Sequence of protein 2:
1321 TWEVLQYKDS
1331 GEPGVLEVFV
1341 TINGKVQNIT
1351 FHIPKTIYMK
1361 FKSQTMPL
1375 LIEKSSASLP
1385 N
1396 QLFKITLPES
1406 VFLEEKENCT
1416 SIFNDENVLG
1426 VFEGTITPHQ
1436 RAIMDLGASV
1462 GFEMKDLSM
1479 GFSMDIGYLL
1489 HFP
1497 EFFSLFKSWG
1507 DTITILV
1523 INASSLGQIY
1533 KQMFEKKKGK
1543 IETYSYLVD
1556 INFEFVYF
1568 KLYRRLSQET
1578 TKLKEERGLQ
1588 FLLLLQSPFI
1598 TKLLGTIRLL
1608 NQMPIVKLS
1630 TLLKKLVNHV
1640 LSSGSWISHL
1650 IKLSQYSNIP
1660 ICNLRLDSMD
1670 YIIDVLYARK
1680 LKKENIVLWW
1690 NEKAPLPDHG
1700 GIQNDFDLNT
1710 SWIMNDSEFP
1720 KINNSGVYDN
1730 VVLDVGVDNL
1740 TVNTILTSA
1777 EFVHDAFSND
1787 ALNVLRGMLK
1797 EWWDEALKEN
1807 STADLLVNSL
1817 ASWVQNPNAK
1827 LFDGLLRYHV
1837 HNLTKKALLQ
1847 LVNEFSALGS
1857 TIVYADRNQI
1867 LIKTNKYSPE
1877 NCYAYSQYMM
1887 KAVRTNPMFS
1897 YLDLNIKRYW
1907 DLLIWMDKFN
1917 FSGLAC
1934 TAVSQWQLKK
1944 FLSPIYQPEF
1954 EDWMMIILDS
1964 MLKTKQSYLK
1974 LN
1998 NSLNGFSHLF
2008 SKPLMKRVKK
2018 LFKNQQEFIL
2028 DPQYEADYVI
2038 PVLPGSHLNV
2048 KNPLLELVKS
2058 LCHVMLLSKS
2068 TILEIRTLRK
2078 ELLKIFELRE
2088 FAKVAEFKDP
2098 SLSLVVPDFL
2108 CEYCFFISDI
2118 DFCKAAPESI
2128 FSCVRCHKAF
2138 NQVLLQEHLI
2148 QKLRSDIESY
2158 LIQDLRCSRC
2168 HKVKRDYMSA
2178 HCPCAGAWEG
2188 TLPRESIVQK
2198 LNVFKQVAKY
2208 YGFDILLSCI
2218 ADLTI

Sequence of protein 1:
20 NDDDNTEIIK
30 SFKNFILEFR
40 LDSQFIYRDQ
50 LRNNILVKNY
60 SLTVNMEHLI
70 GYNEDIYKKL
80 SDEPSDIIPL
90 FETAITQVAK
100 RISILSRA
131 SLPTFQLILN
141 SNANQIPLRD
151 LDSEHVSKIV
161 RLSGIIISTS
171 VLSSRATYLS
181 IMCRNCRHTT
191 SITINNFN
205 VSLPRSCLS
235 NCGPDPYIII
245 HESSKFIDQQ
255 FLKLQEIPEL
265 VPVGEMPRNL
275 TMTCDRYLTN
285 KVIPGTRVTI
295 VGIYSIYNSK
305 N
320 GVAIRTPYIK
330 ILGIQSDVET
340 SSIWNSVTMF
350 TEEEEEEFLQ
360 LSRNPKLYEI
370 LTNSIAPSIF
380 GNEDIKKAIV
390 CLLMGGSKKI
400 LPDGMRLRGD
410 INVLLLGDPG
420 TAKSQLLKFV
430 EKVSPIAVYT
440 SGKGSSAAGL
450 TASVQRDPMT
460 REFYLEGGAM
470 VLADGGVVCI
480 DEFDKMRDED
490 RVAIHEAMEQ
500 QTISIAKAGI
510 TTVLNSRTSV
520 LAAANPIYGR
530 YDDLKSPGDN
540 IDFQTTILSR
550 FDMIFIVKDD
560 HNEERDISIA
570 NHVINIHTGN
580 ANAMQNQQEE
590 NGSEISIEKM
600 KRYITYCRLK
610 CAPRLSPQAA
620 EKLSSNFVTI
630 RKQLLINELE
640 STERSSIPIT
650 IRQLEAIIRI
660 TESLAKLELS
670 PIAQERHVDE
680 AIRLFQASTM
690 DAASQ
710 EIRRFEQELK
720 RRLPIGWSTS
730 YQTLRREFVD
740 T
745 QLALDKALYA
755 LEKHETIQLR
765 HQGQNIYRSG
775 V

Residue-level contacts at the interface:
Residue D1781 in protein 2 is in contact with residue S727 in protein 1 (closest heavy-atom distance 2.6 Å).
Residue Y1834 in protein 2 interacts with residue W726 in protein 1 (closest heavy-atom distance 4.0 Å).
Residue V1779 in protein 2 interacts with residue L722 in protein 1 (closest heavy-atom distance 4.0 Å).
Residue F1778 in protein 2 is in contact with residue L722 in protein 1 (closest heavy-atom distance 4.0 Å).
Residue D1781 in protein 2 is in contact with residue R764 in protein 1 (closest heavy-atom distance 4.2 Å).
Residue L1839 in protein 2 interacts with residue W726 in protein 1 (closest heavy-atom distance 4.5 Å).
Residue R2166 in protein 2 is in contact with residue A686 in protein 1 (closest heavy-atom distance 4.0 Å).
Residue L1707 in protein 2 is in contact with residue H765 in protein 1 (closest heavy-atom distance 3.2 Å).
Residue A2182 in protein 2 contacts residue Q685 in protein 1 (closest heavy-atom distance 4.1 Å).
Residue F1778 in protein 2 interacts with residue T732 in protein 1 (closest heavy-atom distance 4.4 Å).
Residue N1708 in protein 2 is in contact with residue R764 in protein 1 (closest heavy-atom distance 3.4 Å).
Residue K2171 in protein 2 contacts residue Q766 in protein 1 (closest heavy-atom distance 3.6 Å).
Residue R2172 in protein 2 contacts residue G767 in protein 1 (closest heavy-atom distance 4.1 Å).
Residue A1782 in protein 2 interacts with residue W726 in protein 1 (closest heavy-atom distance 3.8 Å).
Residue F1778 in protein 2 contacts residue L718 in protein 1 (closest heavy-atom distance 4.2 Å).
Residue W1711 in protein 2 is in contact with residue Y771 in protein 1 (closest heavy-atom distance 3.5 Å).
Residue N1838 in protein 2 interacts with residue I724 in protein 1 (closest heavy-atom distance 4.0 Å).
Residue A2182 in protein 2 is in contact with residue A686 in protein 1 (closest heavy-atom distance 3.8 Å).
Residue H1780 in protein 2 is in contact with residue S729 in protein 1 (closest heavy-atom distance 3.3 Å).
Residue N1708 in protein 2 contacts residue N769 in protein 1 (closest heavy-atom distance 3.0 Å).
Residue K1842 in protein 2 interacts with residue W726 in protein 1 (closest heavy-atom distance 3.1 Å).
Residue W1711 in protein 2 interacts with residue R764 in protein 1 (closest heavy-atom distance 3.6 Å).
Residue H1780 in protein 2 is in contact with residue T732 in protein 1 (closest heavy-atom distance 3.1 Å).
Residue D2173 in protein 2 is in contact with residue Q766 in protein 1 (closest heavy-atom distance 3.9 Å).
Residue N1708 in protein 2 contacts residue S727 in protein 1 (closest heavy-atom distance 3.6 Å).
Residue R2166 in protein 2 is in contact with residue D383 in protein 1 (closest heavy-atom distance 2.9 Å).
Residue P2180 in protein 2 interacts with residue Q685 in protein 1 (closest heavy-atom distance 3.1 Å).
Residue W1711 in protein 2 is in contact with residue H765 in protein 1 (closest heavy-atom distance 4.1 Å).
Residue D2161 in protein 2 contacts residue Q766 in protein 1 (closest heavy-atom distance 2.8 Å).
Residue K2169 in protein 2 interacts with residue Y753 in protein 1 (closest heavy-atom distance 3.7 Å).
Residue K1842 in protein 2 interacts with residue I724 in protein 1 (closest heavy-atom distance 2.7 Å).
Residue F1778 in protein 2 is in contact with residue R721 in protein 1 (closest heavy-atom distance 3.3 Å).
Residue F1778 in protein 2 is in contact with residue L733 in protein 1 (closest heavy-atom distance 3.4 Å).
Residue C2181 in protein 2 contacts residue Q685 in protein 1 (closest heavy-atom distance 4.5 Å).
Residue V2170 in protein 2 contacts residue Q766 in protein 1 (closest heavy-atom distance 4.4 Å).
Residue C2179 in protein 2 interacts with residue Q685 in protein 1 (closest heavy-atom distance 4.4 Å).
Residue V1779 in protein 2 contacts residue R721 in protein 1 (closest heavy-atom distance 3.7 Å).
Residue N1708 in protein 2 contacts residue H765 in protein 1 (closest heavy-atom distance 3.7 Å).
Residue Y2174 in protein 2 is in contact with residue Q768 in protein 1 (closest heavy-atom distance 3.9 Å).
Residue D1781 in protein 2 contacts residue W726 in protein 1 (closest heavy-atom distance 3.4 Å).
Residue D2161 in protein 2 is in contact with residue H765 in protein 1 (closest heavy-atom distance 2.7 Å).
Residue V1779 in protein 2 interacts with residue W726 in protein 1 (closest heavy-atom distance 3.6 Å).
Residue V1779 in protein 2 interacts with residue T728 in protein 1 (closest heavy-atom distance 4.3 Å).
Residue A2182 in protein 2 is in contact with residue R682 in protein 1 (closest heavy-atom distance 3.3 Å).
Residue Y2174 in protein 2 is in contact with residue Q766 in protein 1 (closest heavy-atom distance 4.3 Å).
Residue H1780 in protein 2 interacts with residue T728 in protein 1 (closest heavy-atom distance 3.9 Å).
Residue N1838 in protein 2 contacts residue W726 in protein 1 (closest heavy-atom distance 3.3 Å).
Residue Y1834 in protein 2 is in contact with residue G725 in protein 1 (closest heavy-atom distance 2.5 Å).
Residue R2172 in protein 2 is in contact with residue Q766 in protein 1 (closest heavy-atom distance 3.5 Å).
Residue V1779 in protein 2 interacts with residue S727 in protein 1 (closest heavy-atom distance 3.6 Å).
Residue D2161 in protein 2 contacts residue R764 in protein 1 (closest heavy-atom distance 3.7 Å).
Residue H2178 in protein 2 contacts residue Q685 in protein 1 (closest heavy-atom distance 3.6 Å).
Residue F1778 in protein 2 contacts residue E736 in protein 1 (closest heavy-atom distance 4.0 Å).
Residue V2170 in protein 2 contacts residue L763 in protein 1 (closest heavy-atom distance 3.6 Å).
Residue F1778 in protein 2 interacts with residue T728 in protein 1 (closest heavy-atom distance 2.8 Å).
Residue H1835 in protein 2 contacts residue W726 in protein 1 (closest heavy-atom distance 3.3 Å).
Residue V2170 in protein 2 interacts with residue G767 in protein 1 (closest heavy-atom distance 3.9 Å).
Residue K1842 in protein 2 interacts with residue P723 in protein 1 (closest heavy-atom distance 4.5 Å).
Residue H1780 in protein 2 interacts with residue S727 in protein 1 (closest heavy-atom distance 3.0 Å).
Residue Y1834 in protein 2 interacts with residue Y771 in protein 1 (closest heavy-atom distance 4.2 Å).

This data describes a binding interaction between two proteins.